The following describes two proteins that form a bound complex.

Interface contacts:
Residue R74 in chain B contacts residue R351 in chain A (closest heavy-atom distance 3.0 Å).
Residue A477 in chain B is in contact with residue T29 in chain A (closest heavy-atom distance 2.6 Å).
Residue N472 in chain B contacts residue G53 in chain A (closest heavy-atom distance 3.2 Å).
Residue F76 in chain B interacts with residue F468 in chain A (closest heavy-atom distance 3.4 Å).
Residue R461 in chain B interacts with residue T66 in chain A (closest heavy-atom distance 2.7 Å).
Residue L474 in chain B is in contact with residue I55 in chain A (closest heavy-atom distance 3.3 Å).
Residue P421 in chain B interacts with residue T66 in chain A (closest heavy-atom distance 3.3 Å).
Residue A79 in chain B interacts with residue F468 in chain A (closest heavy-atom distance 3.4 Å).
Residue R469 in chain B interacts with residue A79 in chain A (closest heavy-atom distance 3.3 Å).
Residue L57 in chain B is in contact with residue S471 in chain A (closest heavy-atom distance 2.8 Å).
Residue I479 in chain B contacts residue T27 in chain A (closest heavy-atom distance 3.1 Å).
Residue K478 in chain B interacts with residue T27 in chain A (closest heavy-atom distance 3.0 Å).
Residue T29 in chain B interacts with residue A477 in chain A (closest heavy-atom distance 2.6 Å).
Residue T66 in chain B contacts residue A429 in chain A (closest heavy-atom distance 3.2 Å).
Residue T29 in chain B contacts residue P476 in chain A (closest heavy-atom distance 3.1 Å).
Residue A75 in chain B is in contact with residue F468 in chain A (closest heavy-atom distance 3.3 Å).
Residue V467 in chain B contacts residue I61 in chain A (closest heavy-atom distance 3.1 Å).
Residue R465 in chain B interacts with residue Q78 in chain A (closest heavy-atom distance 3.1 Å).
Residue T66 in chain B is in contact with residue R461 in chain A (closest heavy-atom distance 2.6 Å).
Residue R351 in chain B is in contact with residue D70 in chain A (closest heavy-atom distance 3.0 Å).
Residue V463 in chain B contacts residue D71 in chain A (closest heavy-atom distance 3.2 Å).
Residue Q78 in chain B interacts with residue D489 in chain A (closest heavy-atom distance 2.7 Å).
Residue H28 in chain B contacts residue A477 in chain A (closest heavy-atom distance 3.4 Å).
Residue R465 in chain B interacts with residue D82 in chain A (closest heavy-atom distance 2.7 Å).
Residue P476 in chain B contacts residue T29 in chain A (closest heavy-atom distance 3.2 Å).
Residue R74 in chain B contacts residue D489 in chain A (closest heavy-atom distance 3.0 Å).
Residue V467 in chain B interacts with residue Y60 in chain A (closest heavy-atom distance 3.1 Å).
Residue N472 in chain B interacts with residue I55 in chain A (closest heavy-atom distance 3.2 Å).
Residue V463 in chain B contacts residue R74 in chain A (closest heavy-atom distance 3.4 Å).
Residue G53 in chain B is in contact with residue N472 in chain A (closest heavy-atom distance 3.0 Å).
Residue S471 in chain B interacts with residue L57 in chain A (closest heavy-atom distance 2.7 Å).
Residue I72 in chain B interacts with residue F468 in chain A (closest heavy-atom distance 3.4 Å).
Residue F468 in chain B contacts residue I72 in chain A (closest heavy-atom distance 3.4 Å).
Residue D82 in chain B is in contact with residue R469 in chain A (closest heavy-atom distance 2.6 Å).
Residue L428 in chain B interacts with residue D64 in chain A (closest heavy-atom distance 3.4 Å).
Residue R469 in chain B is in contact with residue D82 in chain A (closest heavy-atom distance 2.5 Å).
Residue T27 in chain B interacts with residue I479 in chain A (closest heavy-atom distance 2.6 Å).
Residue D489 in chain B is in contact with residue R81 in chain A (closest heavy-atom distance 3.2 Å).
Residue T27 in chain B contacts residue K478 in chain A (closest heavy-atom distance 3.0 Å).
Residue I61 in chain B is in contact with residue V467 in chain A (closest heavy-atom distance 3.0 Å).
Residue Y60 in chain B is in contact with residue V467 in chain A (closest heavy-atom distance 3.0 Å).
Residue Y56 in chain B interacts with residue N472 in chain A (closest heavy-atom distance 3.3 Å).
Residue R59 in chain B contacts residue R469 in chain A (closest heavy-atom distance 2.9 Å).
Residue R469 in chain B interacts with residue R59 in chain A (closest heavy-atom distance 2.9 Å).
Residue D71 in chain B interacts with residue R461 in chain A (closest heavy-atom distance 2.5 Å).
Residue D82 in chain B is in contact with residue R465 in chain A (closest heavy-atom distance 3.0 Å).
Residue I479 in chain B is in contact with residue H28 in chain A (closest heavy-atom distance 3.3 Å).
Residue F468 in chain B is in contact with residue F76 in chain A (closest heavy-atom distance 3.3 Å).
Residue D489 in chain B contacts residue Q78 in chain A (closest heavy-atom distance 3.1 Å).
Residue I55 in chain B is in contact with residue N472 in chain A (closest heavy-atom distance 3.2 Å).
Residue D71 in chain B interacts with residue V463 in chain A (closest heavy-atom distance 3.0 Å).
Residue R351 in chain B interacts with residue R74 in chain A (closest heavy-atom distance 3.2 Å).
Residue I55 in chain B contacts residue L474 in chain A (closest heavy-atom distance 3.4 Å).
Residue K478 in chain B interacts with residue H28 in chain A (closest heavy-atom distance 3.4 Å).
Residue D64 in chain B is in contact with residue L428 in chain A (closest heavy-atom distance 3.4 Å).
Residue A477 in chain B contacts residue H28 in chain A (closest heavy-atom distance 3.1 Å).
Residue R461 in chain B contacts residue D71 in chain A (closest heavy-atom distance 2.6 Å).
Residue R74 in chain B contacts residue K487 in chain A (closest heavy-atom distance 2.9 Å).
Residue R81 in chain B contacts residue D489 in chain A (closest heavy-atom distance 3.0 Å).
Residue T466 in chain B is in contact with residue I61 in chain A (closest heavy-atom distance 3.3 Å).

Sequence of chain B:
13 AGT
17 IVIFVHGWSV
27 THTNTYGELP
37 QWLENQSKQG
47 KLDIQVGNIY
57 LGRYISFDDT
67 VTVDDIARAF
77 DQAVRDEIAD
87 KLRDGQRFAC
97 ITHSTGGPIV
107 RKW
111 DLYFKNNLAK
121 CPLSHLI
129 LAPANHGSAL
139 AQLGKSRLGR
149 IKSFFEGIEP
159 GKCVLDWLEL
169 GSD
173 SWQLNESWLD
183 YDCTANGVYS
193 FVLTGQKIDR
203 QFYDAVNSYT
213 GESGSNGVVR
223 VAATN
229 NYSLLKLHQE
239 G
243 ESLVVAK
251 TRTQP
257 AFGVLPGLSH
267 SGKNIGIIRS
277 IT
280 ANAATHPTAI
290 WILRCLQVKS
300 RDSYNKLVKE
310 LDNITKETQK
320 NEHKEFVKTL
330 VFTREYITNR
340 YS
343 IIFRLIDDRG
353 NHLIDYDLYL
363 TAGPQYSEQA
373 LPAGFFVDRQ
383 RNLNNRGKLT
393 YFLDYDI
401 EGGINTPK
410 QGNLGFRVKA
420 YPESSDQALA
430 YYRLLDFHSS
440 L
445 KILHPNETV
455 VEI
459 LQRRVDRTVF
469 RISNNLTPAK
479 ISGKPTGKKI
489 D

Sequence of chain A:
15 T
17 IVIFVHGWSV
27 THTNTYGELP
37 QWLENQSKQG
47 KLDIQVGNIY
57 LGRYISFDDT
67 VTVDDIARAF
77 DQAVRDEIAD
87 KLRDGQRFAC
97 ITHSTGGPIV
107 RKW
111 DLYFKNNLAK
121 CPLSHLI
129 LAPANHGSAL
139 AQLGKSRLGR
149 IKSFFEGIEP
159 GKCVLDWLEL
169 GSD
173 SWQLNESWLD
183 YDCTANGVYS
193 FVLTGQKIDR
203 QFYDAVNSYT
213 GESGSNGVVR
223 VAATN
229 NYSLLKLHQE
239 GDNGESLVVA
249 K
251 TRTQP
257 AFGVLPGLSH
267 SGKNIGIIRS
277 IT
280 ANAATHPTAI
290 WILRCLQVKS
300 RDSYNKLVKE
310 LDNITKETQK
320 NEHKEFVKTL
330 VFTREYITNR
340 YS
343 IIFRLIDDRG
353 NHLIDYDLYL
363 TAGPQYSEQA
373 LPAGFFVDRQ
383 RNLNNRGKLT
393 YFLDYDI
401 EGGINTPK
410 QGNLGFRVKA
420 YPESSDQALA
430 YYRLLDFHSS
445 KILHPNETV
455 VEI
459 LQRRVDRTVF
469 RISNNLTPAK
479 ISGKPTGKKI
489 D